Sequence of chain B:
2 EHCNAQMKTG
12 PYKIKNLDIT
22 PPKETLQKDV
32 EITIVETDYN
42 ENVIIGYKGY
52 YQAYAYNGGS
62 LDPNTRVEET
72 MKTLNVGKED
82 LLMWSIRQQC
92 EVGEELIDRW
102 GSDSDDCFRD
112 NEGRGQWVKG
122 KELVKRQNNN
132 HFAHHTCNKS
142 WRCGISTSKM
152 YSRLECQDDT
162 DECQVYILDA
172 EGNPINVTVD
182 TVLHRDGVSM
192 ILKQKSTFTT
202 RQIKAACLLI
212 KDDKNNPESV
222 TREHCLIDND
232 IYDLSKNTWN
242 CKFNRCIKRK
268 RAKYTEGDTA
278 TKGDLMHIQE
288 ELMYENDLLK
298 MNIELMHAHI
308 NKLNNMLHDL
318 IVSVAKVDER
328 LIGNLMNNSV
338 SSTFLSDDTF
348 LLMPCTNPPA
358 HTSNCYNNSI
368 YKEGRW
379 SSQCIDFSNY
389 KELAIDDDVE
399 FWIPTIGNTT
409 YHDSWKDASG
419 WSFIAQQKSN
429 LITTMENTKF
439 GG

This data describes a binding interaction between two proteins.

Contacts between the two chains:
Residue T346 in chain A interacts with residue Y13 in chain B (closest heavy-atom distance 3.3 Å).
Residue I430 in chain A contacts residue E434 in chain B (closest heavy-atom distance 2.6 Å).
Residue D294 in chain A is in contact with residue R223 in chain B (closest heavy-atom distance 2.7 Å).
Residue D396 in chain A contacts residue H304 in chain B (closest heavy-atom distance 2.9 Å).
Residue W373 in chain A interacts with residue S343 in chain B (closest heavy-atom distance 3.2 Å).
Residue D394 in chain A is in contact with residue N311 in chain B (closest heavy-atom distance 2.9 Å).
Residue F347 in chain A is in contact with residue Y13 in chain B (closest heavy-atom distance 2.7 Å).
Residue S61 in chain A is in contact with residue N58 in chain B (closest heavy-atom distance 3.2 Å).
Residue H315 in chain A interacts with residue N17 in chain B (closest heavy-atom distance 3.1 Å).
Residue W373 in chain A interacts with residue L342 in chain B (closest heavy-atom distance 3.2 Å).
Residue K16 in chain A is in contact with residue L391 in chain B (closest heavy-atom distance 3.0 Å).
Residue K14 in chain A contacts residue K389 in chain B (closest heavy-atom distance 3.2 Å).
Residue E287 in chain A interacts with residue H225 in chain B (closest heavy-atom distance 2.6 Å).
Residue D394 in chain A interacts with residue H315 in chain B (closest heavy-atom distance 2.3 Å).
Residue D396 in chain A contacts residue N308 in chain B (closest heavy-atom distance 3.3 Å).
Residue V397 in chain A interacts with residue H304 in chain B (closest heavy-atom distance 3.2 Å).
Residue M433 in chain A interacts with residue N435 in chain B (closest heavy-atom distance 3.2 Å).
Residue N312 in chain A interacts with residue L18 in chain B (closest heavy-atom distance 2.7 Å).
Residue R67 in chain A is in contact with residue F438 in chain B (closest heavy-atom distance 3.1 Å).
Residue P402 in chain A contacts residue N293 in chain B (closest heavy-atom distance 3.2 Å).
Residue C352 in chain A is in contact with residue C4 in chain B (closest heavy-atom distance 2.0 Å).
Residue N293 in chain A is in contact with residue L295 in chain B (closest heavy-atom distance 3.3 Å).
Residue I401 in chain A is in contact with residue K297 in chain B (closest heavy-atom distance 3.2 Å).
Residue K426 in chain A is in contact with residue S427 in chain B (closest heavy-atom distance 3.2 Å).
Residue D345 in chain A is in contact with residue K14 in chain B (closest heavy-atom distance 3.3 Å).
Residue P351 in chain A interacts with residue C4 in chain B (closest heavy-atom distance 3.3 Å).
Residue H306 in chain A interacts with residue D395 in chain B (closest heavy-atom distance 2.8 Å).
Residue W373 in chain A contacts residue F341 in chain B (closest heavy-atom distance 3.2 Å).
Residue P12 in chain A is in contact with residue Y388 in chain B (closest heavy-atom distance 3.3 Å).
Residue N308 in chain A interacts with residue D19 in chain B (closest heavy-atom distance 3.0 Å).
Residue I404 in chain A interacts with residue M290 in chain B (closest heavy-atom distance 3.2 Å).
Residue E287 in chain A contacts residue D234 in chain B (closest heavy-atom distance 3.3 Å).
Residue D281 in chain A is in contact with residue H410 in chain B (closest heavy-atom distance 2.9 Å).
Residue Q286 in chain A contacts residue I285 in chain B (closest heavy-atom distance 3.1 Å).
Residue H315 in chain A contacts residue K16 in chain B (closest heavy-atom distance 3.0 Å).
Residue N293 in chain A interacts with residue E292 in chain B (closest heavy-atom distance 2.4 Å).
Residue K14 in chain A interacts with residue E390 in chain B (closest heavy-atom distance 3.3 Å).
Residue H284 in chain A contacts residue D231 in chain B (closest heavy-atom distance 2.9 Å).
Residue P12 in chain A is in contact with residue K389 in chain B (closest heavy-atom distance 3.1 Å).
Residue Y409 in chain A contacts residue Q286 in chain B (closest heavy-atom distance 3.3 Å).
Residue A277 in chain A interacts with residue A277 in chain B (closest heavy-atom distance 2.9 Å).
Residue N299 in chain A interacts with residue F399 in chain B (closest heavy-atom distance 3.2 Å).
Residue D294 in chain A interacts with residue H225 in chain B (closest heavy-atom distance 2.7 Å).
Residue K14 in chain A is in contact with residue L391 in chain B (closest heavy-atom distance 2.6 Å).
Residue N311 in chain A interacts with residue L310 in chain B (closest heavy-atom distance 3.1 Å).
Residue H284 in chain A is in contact with residue I232 in chain B (closest heavy-atom distance 2.9 Å).
Residue K414 in chain A is in contact with residue D415 in chain B (closest heavy-atom distance 2.9 Å).
Residue G280 in chain A contacts residue E273 in chain B (closest heavy-atom distance 2.8 Å).
Residue T276 in chain A is in contact with residue S412 in chain B (closest heavy-atom distance 3.2 Å).
Residue L349 in chain A contacts residue T10 in chain B (closest heavy-atom distance 2.9 Å).
Residue K279 in chain A is in contact with residue D275 in chain B (closest heavy-atom distance 3.0 Å).
Residue W373 in chain A interacts with residue D344 in chain B (closest heavy-atom distance 2.9 Å).
Residue M313 in chain A is in contact with residue D394 in chain B (closest heavy-atom distance 3.3 Å).
Residue K14 in chain A contacts residue Y388 in chain B (closest heavy-atom distance 2.9 Å).
Residue D325 in chain A is in contact with residue S320 in chain B (closest heavy-atom distance 2.8 Å).
Residue P64 in chain A is in contact with residue N131 in chain B (closest heavy-atom distance 3.0 Å).
Residue K126 in chain A interacts with residue E434 in chain B (closest heavy-atom distance 2.8 Å).
Residue M303 in chain A contacts residue F399 in chain B (closest heavy-atom distance 3.3 Å).
Residue Q286 in chain A is in contact with residue E288 in chain B (closest heavy-atom distance 2.8 Å).
Residue K279 in chain A contacts residue T272 in chain B (closest heavy-atom distance 2.8 Å).

Sequence of chain A:
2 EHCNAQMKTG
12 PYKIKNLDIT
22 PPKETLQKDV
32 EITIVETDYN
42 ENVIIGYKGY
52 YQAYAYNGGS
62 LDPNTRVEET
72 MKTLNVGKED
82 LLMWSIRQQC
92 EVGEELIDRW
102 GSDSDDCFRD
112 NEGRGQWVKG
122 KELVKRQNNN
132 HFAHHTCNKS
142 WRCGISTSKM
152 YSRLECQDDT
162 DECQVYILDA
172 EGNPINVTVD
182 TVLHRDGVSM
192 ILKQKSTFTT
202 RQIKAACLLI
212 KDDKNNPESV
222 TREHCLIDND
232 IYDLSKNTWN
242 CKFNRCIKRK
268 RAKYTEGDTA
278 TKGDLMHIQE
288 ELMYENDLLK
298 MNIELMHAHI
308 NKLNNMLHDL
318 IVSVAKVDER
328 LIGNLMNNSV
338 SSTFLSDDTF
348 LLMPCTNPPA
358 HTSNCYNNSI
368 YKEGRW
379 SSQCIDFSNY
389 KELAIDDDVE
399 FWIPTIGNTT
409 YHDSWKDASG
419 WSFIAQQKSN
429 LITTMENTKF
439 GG